Interface contacts:
Residue M276 in protein 1 is in contact with residue A31 in protein 2 (closest heavy-atom distance 3.6 Å).
Residue C275 in protein 1 interacts with residue A32 in protein 2 (closest heavy-atom distance 3.5 Å).
Residue C275 in protein 1 contacts residue A33 in protein 2 (closest heavy-atom distance 3.7 Å).
Residue K268 in protein 1 interacts with residue A27 in protein 2 (closest heavy-atom distance 4.3 Å).
Residue K268 in protein 1 contacts residue A29 in protein 2 (closest heavy-atom distance 3.4 Å).
Residue R272 in protein 1 is in contact with residue A56 in protein 2 (closest heavy-atom distance 4.1 Å).
Residue K268 in protein 1 is in contact with residue A9 in protein 2 (closest heavy-atom distance 4.0 Å).
Residue G277 in protein 1 contacts residue A32 in protein 2 (closest heavy-atom distance 4.5 Å).
Residue M276 in protein 1 is in contact with residue A32 in protein 2 (closest heavy-atom distance 3.7 Å).
Residue K268 in protein 1 contacts residue A30 in protein 2 (closest heavy-atom distance 4.9 Å).
Residue G274 in protein 1 contacts residue A33 in protein 2 (closest heavy-atom distance 4.6 Å).
Residue C275 in protein 1 is in contact with residue A55 in protein 2 (closest heavy-atom distance 3.8 Å).
Residue G277 in protein 1 interacts with residue A31 in protein 2 (closest heavy-atom distance 2.9 Å).
Residue C275 in protein 1 interacts with residue A58 in protein 2 (closest heavy-atom distance 4.3 Å).
Residue G277 in protein 1 is in contact with residue A30 in protein 2 (closest heavy-atom distance 4.9 Å).
Residue K268 in protein 1 interacts with residue A26 in protein 2 (closest heavy-atom distance 4.5 Å).
Residue M276 in protein 1 is in contact with residue A33 in protein 2 (closest heavy-atom distance 4.8 Å).
Residue K268 in protein 1 interacts with residue A28 in protein 2 (closest heavy-atom distance 1.2 Å).
Residue E279 in protein 1 is in contact with residue A29 in protein 2 (closest heavy-atom distance 5.0 Å).
Residue K268 in protein 1 is in contact with residue A10 in protein 2 (closest heavy-atom distance 3.8 Å).
Residue D266 in protein 1 interacts with residue A7 in protein 2 (closest heavy-atom distance 4.8 Å).

These two protein chains interact to form a complex.

Sequence of protein 1:
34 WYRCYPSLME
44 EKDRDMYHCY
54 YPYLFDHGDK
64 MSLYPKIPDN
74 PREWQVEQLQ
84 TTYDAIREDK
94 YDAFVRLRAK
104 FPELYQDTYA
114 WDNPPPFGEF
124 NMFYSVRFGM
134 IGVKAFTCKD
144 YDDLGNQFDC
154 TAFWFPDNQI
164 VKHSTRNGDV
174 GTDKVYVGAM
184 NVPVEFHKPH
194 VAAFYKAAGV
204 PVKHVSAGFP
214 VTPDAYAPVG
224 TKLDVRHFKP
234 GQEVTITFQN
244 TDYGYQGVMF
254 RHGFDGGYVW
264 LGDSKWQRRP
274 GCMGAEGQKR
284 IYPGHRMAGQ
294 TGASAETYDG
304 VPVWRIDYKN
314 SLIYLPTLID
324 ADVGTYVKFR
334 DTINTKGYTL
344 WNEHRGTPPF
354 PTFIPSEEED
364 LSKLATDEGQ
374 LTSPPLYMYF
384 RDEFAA

Sequence of protein 2:
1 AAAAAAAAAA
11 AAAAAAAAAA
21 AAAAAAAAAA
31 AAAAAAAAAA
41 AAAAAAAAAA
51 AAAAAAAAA